Interface contacts:
Residue G271 in chain B is in contact with residue S22 in chain A (closest heavy-atom distance 4.1 Å).
Residue R337 in chain B contacts residue D17 in chain A (closest heavy-atom distance 2.6 Å).
Residue G271 in chain B is in contact with residue G23 in chain A (closest heavy-atom distance 3.7 Å).
Residue Y134 in chain B is in contact with residue L16 in chain A (closest heavy-atom distance 3.2 Å).
Residue R148 in chain B is in contact with residue Y15 in chain A (closest heavy-atom distance 5.0 Å).
Residue K228 in chain B is in contact with residue H21 in chain A (closest heavy-atom distance 4.1 Å).
Residue H400 in chain B interacts with residue L16 in chain A (closest heavy-atom distance 4.0 Å).
Residue L214 in chain B is in contact with residue I20 in chain A (closest heavy-atom distance 4.5 Å).
Residue R384 in chain B is in contact with residue D17 in chain A (closest heavy-atom distance 3.5 Å).
Residue A254 in chain B contacts residue G23 in chain A (closest heavy-atom distance 3.5 Å).
Residue A255 in chain B interacts with residue H21 in chain A (closest heavy-atom distance 3.6 Å).
Residue R337 in chain B contacts residue I20 in chain A (closest heavy-atom distance 3.7 Å).
Residue D272 in chain B is in contact with residue G23 in chain A (closest heavy-atom distance 4.8 Å).
Residue Y134 in chain B interacts with residue D17 in chain A (closest heavy-atom distance 3.4 Å).
Residue L214 in chain B interacts with residue H21 in chain A (closest heavy-atom distance 4.7 Å).
Residue A254 in chain B interacts with residue S22 in chain A (closest heavy-atom distance 3.9 Å).
Residue Y134 in chain B is in contact with residue G19 in chain A (closest heavy-atom distance 3.9 Å).
Residue A255 in chain B interacts with residue S22 in chain A (closest heavy-atom distance 4.5 Å).
Residue F386 in chain B is in contact with residue D17 in chain A (closest heavy-atom distance 3.4 Å).
Residue L214 in chain B interacts with residue G19 in chain A (closest heavy-atom distance 3.4 Å).
Residue R148 in chain B contacts residue L16 in chain A (closest heavy-atom distance 3.5 Å).
Residue L174 in chain B interacts with residue G19 in chain A (closest heavy-atom distance 3.9 Å).
Residue Y351 in chain B is in contact with residue I20 in chain A (closest heavy-atom distance 3.5 Å).
Residue A297 in chain B is in contact with residue I20 in chain A (closest heavy-atom distance 3.7 Å).
Residue G271 in chain B interacts with residue H21 in chain A (closest heavy-atom distance 3.5 Å).
Residue N257 in chain B interacts with residue H21 in chain A (closest heavy-atom distance 3.0 Å).
Residue N257 in chain B contacts residue G19 in chain A (closest heavy-atom distance 4.2 Å).
Residue R384 in chain B is in contact with residue L16 in chain A (closest heavy-atom distance 3.8 Å).
Residue N257 in chain B contacts residue I20 in chain A (closest heavy-atom distance 3.3 Å).
Residue Y351 in chain B is in contact with residue D17 in chain A (closest heavy-atom distance 2.6 Å).
Residue L335 in chain B contacts residue I20 in chain A (closest heavy-atom distance 3.9 Å).
Residue R337 in chain B is in contact with residue G19 in chain A (closest heavy-atom distance 3.5 Å).

Sequence of chain A:
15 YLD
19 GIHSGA

These two protein chains interact to form a complex.

Sequence of chain B:
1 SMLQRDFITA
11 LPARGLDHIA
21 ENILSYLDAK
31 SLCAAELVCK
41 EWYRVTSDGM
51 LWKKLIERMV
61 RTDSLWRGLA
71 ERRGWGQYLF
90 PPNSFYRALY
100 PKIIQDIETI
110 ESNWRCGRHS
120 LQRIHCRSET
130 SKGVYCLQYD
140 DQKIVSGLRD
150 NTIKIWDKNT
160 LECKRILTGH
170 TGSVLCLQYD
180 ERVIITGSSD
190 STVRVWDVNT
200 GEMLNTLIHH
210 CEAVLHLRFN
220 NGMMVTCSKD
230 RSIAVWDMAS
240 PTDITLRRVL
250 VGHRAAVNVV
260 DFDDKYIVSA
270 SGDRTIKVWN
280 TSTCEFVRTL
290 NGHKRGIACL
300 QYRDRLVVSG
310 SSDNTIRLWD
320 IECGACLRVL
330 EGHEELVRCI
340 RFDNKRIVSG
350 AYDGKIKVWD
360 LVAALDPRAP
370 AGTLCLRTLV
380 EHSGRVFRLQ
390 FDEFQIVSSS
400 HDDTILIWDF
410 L